Contacts between the two chains:
Residue T464 in chain B is in contact with residue A72 in chain A (closest heavy-atom distance 3.2 Å).
Residue N153 in chain B interacts with residue N106 in chain A (closest heavy-atom distance 3.7 Å).
Residue F275 in chain B is in contact with residue F98 in chain A (closest heavy-atom distance 3.6 Å).
Residue H157 in chain B interacts with residue A105 in chain A (closest heavy-atom distance 3.8 Å).
Residue Y154 in chain B contacts residue F98 in chain A (closest heavy-atom distance 3.0 Å).
Residue F472 in chain B is in contact with residue W78 in chain A (closest heavy-atom distance 3.9 Å).
Residue R273 in chain B is in contact with residue R96 in chain A (closest heavy-atom distance 2.1 Å).
Residue F275 in chain B is in contact with residue R96 in chain A (closest heavy-atom distance 3.3 Å).
Residue H378 in chain B is in contact with residue S99 in chain A (closest heavy-atom distance 3.6 Å).
Residue D461 in chain B is in contact with residue H75 in chain A (closest heavy-atom distance 2.9 Å).
Residue L151 in chain B contacts residue M184 in chain A (closest heavy-atom distance 3.7 Å).
Residue R376 in chain B contacts residue A100 in chain A (closest heavy-atom distance 3.4 Å).
Residue S463 in chain B interacts with residue A72 in chain A (closest heavy-atom distance 3.5 Å).
Residue D268 in chain B interacts with residue R96 in chain A (closest heavy-atom distance 3.5 Å).
Residue P156 in chain B is in contact with residue A105 in chain A (closest heavy-atom distance 3.5 Å).
Residue R507 in chain B contacts residue H75 in chain A (closest heavy-atom distance 3.7 Å).
Residue S463 in chain B contacts residue R74 in chain A (closest heavy-atom distance 3.7 Å).
Residue F375 in chain B is in contact with residue F98 in chain A (closest heavy-atom distance 4.0 Å).
Residue T464 in chain B interacts with residue G71 in chain A (closest heavy-atom distance 2.8 Å).
Residue S463 in chain B is in contact with residue G71 in chain A (closest heavy-atom distance 3.3 Å).
Residue T271 in chain B contacts residue R96 in chain A (closest heavy-atom distance 3.4 Å).
Residue P156 in chain B is in contact with residue T97 in chain A (closest heavy-atom distance 3.5 Å).
Residue R376 in chain B interacts with residue R95 in chain A (closest heavy-atom distance 3.5 Å).
Residue R376 in chain B is in contact with residue S99 in chain A (closest heavy-atom distance 3.9 Å).
Residue H157 in chain B is in contact with residue G185 in chain A (closest heavy-atom distance 3.9 Å).
Residue I253 in chain B contacts residue F98 in chain A (closest heavy-atom distance 4.2 Å).
Residue D258 in chain B contacts residue R96 in chain A (closest heavy-atom distance 4.3 Å).
Residue P402 in chain B is in contact with residue S99 in chain A (closest heavy-atom distance 3.5 Å).
Residue A269 in chain B contacts residue C94 in chain A (closest heavy-atom distance 3.6 Å).
Residue R138 in chain B is in contact with residue E182 in chain A (closest heavy-atom distance 4.3 Å).
Residue L377 in chain B contacts residue S99 in chain A (closest heavy-atom distance 3.6 Å).
Residue P402 in chain B is in contact with residue V102 in chain A (closest heavy-atom distance 4.0 Å).
Residue Y154 in chain B interacts with residue R96 in chain A (closest heavy-atom distance 3.6 Å).
Residue R146 in chain B is in contact with residue M184 in chain A (closest heavy-atom distance 3.5 Å).
Residue R376 in chain B contacts residue T97 in chain A (closest heavy-atom distance 2.8 Å).
Residue P152 in chain B is in contact with residue N106 in chain A (closest heavy-atom distance 2.6 Å).
Residue R138 in chain B contacts residue E181 in chain A (closest heavy-atom distance 3.5 Å).
Residue L377 in chain B is in contact with residue F98 in chain A (closest heavy-atom distance 3.1 Å).
Residue H378 in chain B is in contact with residue A101 in chain A (closest heavy-atom distance 3.8 Å).
Residue N153 in chain B interacts with residue C94 in chain A (closest heavy-atom distance 3.0 Å).
Residue V158 in chain B contacts residue M184 in chain A (closest heavy-atom distance 3.2 Å).
Residue L155 in chain B is in contact with residue F98 in chain A (closest heavy-atom distance 3.8 Å).
Residue A269 in chain B is in contact with residue R96 in chain A (closest heavy-atom distance 4.0 Å).
Residue R376 in chain B contacts residue T103 in chain A (closest heavy-atom distance 3.8 Å).
Residue R376 in chain B contacts residue F98 in chain A (closest heavy-atom distance 3.6 Å).
Residue G462 in chain B contacts residue R74 in chain A (closest heavy-atom distance 4.0 Å).
Residue Q272 in chain B is in contact with residue R95 in chain A (closest heavy-atom distance 3.5 Å).
Residue L142 in chain B contacts residue E181 in chain A (closest heavy-atom distance 3.1 Å).
Residue R507 in chain B is in contact with residue R74 in chain A (closest heavy-atom distance 3.8 Å).
Residue A269 in chain B interacts with residue S93 in chain A (closest heavy-atom distance 3.1 Å).
Residue M347 in chain B is in contact with residue F98 in chain A (closest heavy-atom distance 3.4 Å).
Residue H378 in chain B contacts residue A100 in chain A (closest heavy-atom distance 3.2 Å).
Residue Y154 in chain B contacts residue T97 in chain A (closest heavy-atom distance 3.7 Å).
Residue N153 in chain B is in contact with residue T97 in chain A (closest heavy-atom distance 4.2 Å).
Residue A269 in chain B contacts residue R95 in chain A (closest heavy-atom distance 3.1 Å).
Residue H157 in chain B interacts with residue M184 in chain A (closest heavy-atom distance 3.5 Å).
Residue G274 in chain B contacts residue R96 in chain A (closest heavy-atom distance 3.1 Å).
Residue P257 in chain B contacts residue R96 in chain A (closest heavy-atom distance 2.3 Å).
Residue A255 in chain B is in contact with residue F98 in chain A (closest heavy-atom distance 3.7 Å).
Residue S270 in chain B contacts residue R95 in chain A (closest heavy-atom distance 3.2 Å).

Sequence of chain A:
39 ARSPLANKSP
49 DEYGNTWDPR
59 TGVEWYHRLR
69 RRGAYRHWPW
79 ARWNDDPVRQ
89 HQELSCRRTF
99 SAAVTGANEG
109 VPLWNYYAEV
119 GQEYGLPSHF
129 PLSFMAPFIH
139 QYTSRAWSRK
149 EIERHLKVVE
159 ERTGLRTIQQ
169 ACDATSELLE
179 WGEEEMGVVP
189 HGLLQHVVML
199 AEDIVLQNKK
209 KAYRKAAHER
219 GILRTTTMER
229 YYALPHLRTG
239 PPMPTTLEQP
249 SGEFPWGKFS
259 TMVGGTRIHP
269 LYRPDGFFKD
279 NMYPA

Sequence of chain B:
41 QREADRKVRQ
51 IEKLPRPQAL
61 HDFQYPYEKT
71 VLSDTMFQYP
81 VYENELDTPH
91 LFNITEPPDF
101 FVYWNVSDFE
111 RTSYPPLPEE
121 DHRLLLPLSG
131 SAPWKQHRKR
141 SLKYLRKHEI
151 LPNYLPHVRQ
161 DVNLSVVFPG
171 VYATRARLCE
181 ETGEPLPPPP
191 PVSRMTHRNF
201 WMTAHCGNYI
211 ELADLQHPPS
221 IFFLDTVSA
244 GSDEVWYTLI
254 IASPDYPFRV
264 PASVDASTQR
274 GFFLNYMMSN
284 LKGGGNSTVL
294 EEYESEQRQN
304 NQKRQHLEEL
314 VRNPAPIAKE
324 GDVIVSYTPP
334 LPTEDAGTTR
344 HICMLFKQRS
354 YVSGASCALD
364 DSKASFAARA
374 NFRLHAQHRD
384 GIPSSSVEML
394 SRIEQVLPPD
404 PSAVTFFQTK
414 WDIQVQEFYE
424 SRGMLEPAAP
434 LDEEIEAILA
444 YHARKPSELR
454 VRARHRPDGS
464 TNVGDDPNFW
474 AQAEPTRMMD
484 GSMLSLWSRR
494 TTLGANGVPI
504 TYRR

These two protein chains interact to form a complex.